These two protein chains interact to form a complex.

Residue-level contacts at the interface:
Residue N420 in chain A contacts residue E118 in chain B (closest heavy-atom distance 4.6 Å).

Sequence of chain A:
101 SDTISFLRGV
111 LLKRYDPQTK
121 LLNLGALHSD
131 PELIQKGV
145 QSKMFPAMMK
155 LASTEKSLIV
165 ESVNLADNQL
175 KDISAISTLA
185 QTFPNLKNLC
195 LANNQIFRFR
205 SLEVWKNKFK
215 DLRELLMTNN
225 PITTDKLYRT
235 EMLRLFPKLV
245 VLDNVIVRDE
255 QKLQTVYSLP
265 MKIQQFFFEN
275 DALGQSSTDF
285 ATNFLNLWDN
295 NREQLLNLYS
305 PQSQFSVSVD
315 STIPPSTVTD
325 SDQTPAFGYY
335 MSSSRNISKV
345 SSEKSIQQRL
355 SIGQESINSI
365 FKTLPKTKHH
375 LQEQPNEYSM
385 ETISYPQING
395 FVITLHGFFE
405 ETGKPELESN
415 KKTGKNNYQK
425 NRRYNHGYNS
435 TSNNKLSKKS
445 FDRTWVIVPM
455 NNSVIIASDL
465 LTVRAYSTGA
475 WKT

Sequence of chain B:
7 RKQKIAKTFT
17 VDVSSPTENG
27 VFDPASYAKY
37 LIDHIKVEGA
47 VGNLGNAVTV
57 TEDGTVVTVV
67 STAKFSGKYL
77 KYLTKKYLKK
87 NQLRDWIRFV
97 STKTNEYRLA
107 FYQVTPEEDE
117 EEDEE